Residue-level contacts at the interface:
Residue R255 in protein 1 interacts with residue L41 in protein 2 (closest heavy-atom distance 3.8 Å).
Residue R249 in protein 1 is in contact with residue D37 in protein 2 (closest heavy-atom distance 3.9 Å).
Residue R252 in protein 1 interacts with residue D34 in protein 2 (closest heavy-atom distance 3.9 Å).
Residue L259 in protein 1 contacts residue L41 in protein 2 (closest heavy-atom distance 4.9 Å).
Residue R252 in protein 1 is in contact with residue L41 in protein 2 (closest heavy-atom distance 3.6 Å).
Residue R252 in protein 1 is in contact with residue D38 in protein 2 (closest heavy-atom distance 2.2 Å).
Residue R249 in protein 1 contacts residue Q30 in protein 2 (closest heavy-atom distance 2.9 Å).
Residue R252 in protein 1 is in contact with residue D37 in protein 2 (closest heavy-atom distance 4.1 Å).
Residue Q246 in protein 1 contacts residue Q30 in protein 2 (closest heavy-atom distance 2.8 Å).
Residue L251 in protein 1 contacts residue L41 in protein 2 (closest heavy-atom distance 4.8 Å).
Residue R249 in protein 1 interacts with residue D34 in protein 2 (closest heavy-atom distance 4.1 Å).
Residue A256 in protein 1 contacts residue L41 in protein 2 (closest heavy-atom distance 4.4 Å).

These two protein chains interact to form a complex.

Sequence of protein 2:
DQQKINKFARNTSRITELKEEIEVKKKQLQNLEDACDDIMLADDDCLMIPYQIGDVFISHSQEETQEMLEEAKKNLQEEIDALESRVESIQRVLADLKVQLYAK

Sequence of protein 1:
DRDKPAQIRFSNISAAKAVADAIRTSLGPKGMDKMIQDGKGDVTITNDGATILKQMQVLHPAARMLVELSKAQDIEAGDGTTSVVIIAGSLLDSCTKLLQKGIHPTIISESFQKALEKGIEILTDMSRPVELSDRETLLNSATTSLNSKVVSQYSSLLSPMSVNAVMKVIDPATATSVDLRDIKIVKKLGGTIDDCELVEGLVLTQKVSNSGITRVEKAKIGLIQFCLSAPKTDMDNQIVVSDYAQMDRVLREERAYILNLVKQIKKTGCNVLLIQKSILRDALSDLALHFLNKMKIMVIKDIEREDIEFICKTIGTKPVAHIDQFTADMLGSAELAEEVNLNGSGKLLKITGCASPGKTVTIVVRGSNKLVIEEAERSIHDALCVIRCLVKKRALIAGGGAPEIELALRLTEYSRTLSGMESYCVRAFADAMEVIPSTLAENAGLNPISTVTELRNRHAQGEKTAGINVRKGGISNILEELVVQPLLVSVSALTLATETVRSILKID